These two protein chains interact to form a complex.

Sequence of chain A:
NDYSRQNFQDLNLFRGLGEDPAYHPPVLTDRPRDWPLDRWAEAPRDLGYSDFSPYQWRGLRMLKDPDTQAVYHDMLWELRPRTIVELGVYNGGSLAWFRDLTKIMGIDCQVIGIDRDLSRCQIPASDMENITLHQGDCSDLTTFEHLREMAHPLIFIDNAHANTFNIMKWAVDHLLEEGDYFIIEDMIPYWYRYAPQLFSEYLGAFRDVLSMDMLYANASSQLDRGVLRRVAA

Sequence of chain B:
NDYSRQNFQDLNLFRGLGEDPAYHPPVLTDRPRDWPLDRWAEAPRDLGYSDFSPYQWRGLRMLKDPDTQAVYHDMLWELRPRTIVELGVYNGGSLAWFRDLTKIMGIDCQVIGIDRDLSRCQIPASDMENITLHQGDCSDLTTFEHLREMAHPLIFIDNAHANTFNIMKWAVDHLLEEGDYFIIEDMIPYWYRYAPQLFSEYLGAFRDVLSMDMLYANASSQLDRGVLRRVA

Residue-level contacts at the interface:
Residue P45 in chain A interacts with residue N219 in chain B (closest heavy-atom distance 3.0 Å).
Residue P33 in chain A is in contact with residue M215 in chain B (closest heavy-atom distance 3.4 Å).
Residue M215 in chain A interacts with residue P33 in chain B (closest heavy-atom distance 3.4 Å).
Residue W58 in chain A is in contact with residue L102 in chain B (closest heavy-atom distance 3.3 Å).
Residue N219 in chain A interacts with residue D47 in chain B (closest heavy-atom distance 2.9 Å).
Residue L211 in chain A is in contact with residue L38 in chain B (closest heavy-atom distance 3.0 Å).
Residue L38 in chain A contacts residue L211 in chain B (closest heavy-atom distance 3.3 Å).
Residue R226 in chain A is in contact with residue R46 in chain B (closest heavy-atom distance 2.8 Å).
Residue Y217 in chain A interacts with residue R34 in chain B (closest heavy-atom distance 3.5 Å).
Residue P67 in chain A interacts with residue P67 in chain B (closest heavy-atom distance 3.4 Å).
Residue R46 in chain A is in contact with residue R226 in chain B (closest heavy-atom distance 3.5 Å).
Residue D35 in chain A contacts residue R230 in chain B (closest heavy-atom distance 3.0 Å).
Residue W41 in chain A is in contact with residue R226 in chain B (closest heavy-atom distance 3.3 Å).
Residue N219 in chain A interacts with residue P45 in chain B (closest heavy-atom distance 3.0 Å).
Residue Q57 in chain A interacts with residue D75 in chain B (closest heavy-atom distance 3.2 Å).
Residue I105 in chain A is in contact with residue R59 in chain B (closest heavy-atom distance 3.2 Å).
Residue E79 in chain A is in contact with residue R34 in chain B (closest heavy-atom distance 2.9 Å).
Residue R34 in chain A is in contact with residue Y217 in chain B (closest heavy-atom distance 3.6 Å).
Residue R230 in chain A interacts with residue D35 in chain B (closest heavy-atom distance 3.0 Å).
Residue M213 in chain A is in contact with residue R34 in chain B (closest heavy-atom distance 3.1 Å).
Residue I189 in chain A interacts with residue W41 in chain B (closest heavy-atom distance 3.5 Å).
Residue R59 in chain A is in contact with residue I105 in chain B (closest heavy-atom distance 3.4 Å).
Residue R59 in chain A interacts with residue W78 in chain B (closest heavy-atom distance 3.5 Å).
Residue D214 in chain A contacts residue R34 in chain B (closest heavy-atom distance 3.0 Å).
Residue R34 in chain A interacts with residue E79 in chain B (closest heavy-atom distance 3.0 Å).
Residue R34 in chain A contacts residue M213 in chain B (closest heavy-atom distance 3.1 Å).
Residue D75 in chain A interacts with residue Q57 in chain B (closest heavy-atom distance 3.0 Å).
Residue L204 in chain A contacts residue L38 in chain B (closest heavy-atom distance 3.5 Å).
Residue R230 in chain A is in contact with residue R34 in chain B (closest heavy-atom distance 3.5 Å).
Residue I105 in chain A interacts with residue D101 in chain B (closest heavy-atom distance 3.5 Å).
Residue W41 in chain A contacts residue I189 in chain B (closest heavy-atom distance 3.4 Å).
Residue Y193 in chain A contacts residue W41 in chain B (closest heavy-atom distance 3.5 Å).
Residue M213 in chain A contacts residue W36 in chain B (closest heavy-atom distance 3.0 Å).
Residue L38 in chain A interacts with residue L204 in chain B (closest heavy-atom distance 3.5 Å).
Residue L102 in chain A is in contact with residue W58 in chain B (closest heavy-atom distance 3.4 Å).
Residue W36 in chain A is in contact with residue M213 in chain B (closest heavy-atom distance 2.9 Å).
Residue H74 in chain A interacts with residue R59 in chain B (closest heavy-atom distance 3.2 Å).
Residue R59 in chain A interacts with residue H74 in chain B (closest heavy-atom distance 3.2 Å).
Residue L38 in chain A interacts with residue M213 in chain B (closest heavy-atom distance 3.5 Å).
Residue R34 in chain A interacts with residue D214 in chain B (closest heavy-atom distance 3.0 Å).
Residue R34 in chain A interacts with residue L216 in chain B (closest heavy-atom distance 3.5 Å).
Residue W41 in chain A contacts residue M213 in chain B (closest heavy-atom distance 3.5 Å).
Residue M215 in chain A contacts residue R34 in chain B (closest heavy-atom distance 2.8 Å).
Residue D35 in chain A is in contact with residue S212 in chain B (closest heavy-atom distance 3.2 Å).
Residue R226 in chain A interacts with residue W41 in chain B (closest heavy-atom distance 3.2 Å).
Residue W58 in chain A contacts residue H74 in chain B (closest heavy-atom distance 3.4 Å).
Residue L204 in chain A contacts residue W41 in chain B (closest heavy-atom distance 3.3 Å).
Residue N219 in chain A contacts residue R46 in chain B (closest heavy-atom distance 3.4 Å).
Residue W78 in chain A is in contact with residue R59 in chain B (closest heavy-atom distance 3.4 Å).
Residue R34 in chain A interacts with residue R230 in chain B (closest heavy-atom distance 3.5 Å).
Residue S212 in chain A is in contact with residue D35 in chain B (closest heavy-atom distance 2.7 Å).
Residue R46 in chain A contacts residue N219 in chain B (closest heavy-atom distance 3.4 Å).
Residue W41 in chain A contacts residue L204 in chain B (closest heavy-atom distance 3.4 Å).
Residue R208 in chain A is in contact with residue D39 in chain B (closest heavy-atom distance 2.9 Å).
Residue D35 in chain A contacts residue V232 in chain B (closest heavy-atom distance 3.4 Å).
Residue H74 in chain A is in contact with residue Q57 in chain B (closest heavy-atom distance 3.3 Å).
Residue R34 in chain A contacts residue M215 in chain B (closest heavy-atom distance 2.9 Å).
Residue I105 in chain A interacts with residue I105 in chain B (closest heavy-atom distance 2.9 Å).
Residue M213 in chain A contacts residue L38 in chain B (closest heavy-atom distance 3.5 Å).
Residue D47 in chain A interacts with residue N219 in chain B (closest heavy-atom distance 3.3 Å).